Sequence of the first protein:
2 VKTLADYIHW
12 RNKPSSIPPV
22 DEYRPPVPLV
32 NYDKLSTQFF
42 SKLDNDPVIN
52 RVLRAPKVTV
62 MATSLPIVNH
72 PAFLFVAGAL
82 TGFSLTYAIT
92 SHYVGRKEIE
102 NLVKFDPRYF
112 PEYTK

Sequence of the second protein:
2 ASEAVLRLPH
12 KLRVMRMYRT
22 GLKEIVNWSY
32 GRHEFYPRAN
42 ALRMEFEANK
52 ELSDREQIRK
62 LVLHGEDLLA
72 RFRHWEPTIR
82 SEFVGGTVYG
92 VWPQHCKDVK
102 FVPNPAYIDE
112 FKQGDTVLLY

Residue-level contacts at the interface:
Residue H34 in the second protein is in contact with residue T60 in the first protein (closest heavy-atom distance 3.3 Å).
Residue H34 in the second protein contacts residue V59 in the first protein (closest heavy-atom distance 3.5 Å).
Residue E46 in the second protein interacts with residue V49 in the first protein (closest heavy-atom distance 4.2 Å).
Residue A2 in the second protein interacts with residue Y33 in the first protein (closest heavy-atom distance 4.0 Å).
Residue R72 in the second protein interacts with residue Q39 in the first protein (closest heavy-atom distance 3.0 Å).
Residue P38 in the second protein interacts with residue K58 in the first protein (closest heavy-atom distance 3.4 Å).
Residue H65 in the second protein is in contact with residue L44 in the first protein (closest heavy-atom distance 3.8 Å).
Residue S3 in the second protein is in contact with residue D34 in the first protein (closest heavy-atom distance 3.8 Å).
Residue R39 in the second protein contacts residue V53 in the first protein (closest heavy-atom distance 3.5 Å).
Residue L69 in the second protein is in contact with residue D47 in the first protein (closest heavy-atom distance 3.4 Å).
Residue R74 in the second protein contacts residue V31 in the first protein (closest heavy-atom distance 3.5 Å).
Residue K24 in the second protein contacts residue N32 in the first protein (closest heavy-atom distance 4.2 Å).
Residue D68 in the second protein is in contact with residue K35 in the first protein (closest heavy-atom distance 2.8 Å).
Residue A5 in the second protein is in contact with residue L30 in the first protein (closest heavy-atom distance 3.9 Å).
Residue T21 in the second protein interacts with residue Y33 in the first protein (closest heavy-atom distance 3.5 Å).
Residue S3 in the second protein contacts residue Y33 in the first protein (closest heavy-atom distance 4.4 Å).
Residue L43 in the second protein interacts with residue V53 in the first protein (closest heavy-atom distance 4.2 Å).
Residue A2 in the second protein contacts residue N32 in the first protein (closest heavy-atom distance 3.8 Å).
Residue E46 in the second protein is in contact with residue V53 in the first protein (closest heavy-atom distance 3.5 Å).
Residue R72 in the second protein is in contact with residue F40 in the first protein (closest heavy-atom distance 3.2 Å).
Residue R72 in the second protein contacts residue S42 in the first protein (closest heavy-atom distance 3.3 Å).
Residue A71 in the second protein is in contact with residue K35 in the first protein (closest heavy-atom distance 4.1 Å).
Residue H34 in the second protein contacts residue V61 in the first protein (closest heavy-atom distance 3.5 Å).
Residue T21 in the second protein contacts residue N32 in the first protein (closest heavy-atom distance 4.0 Å).
Residue M18 in the second protein is in contact with residue Y33 in the first protein (closest heavy-atom distance 3.2 Å).
Residue R39 in the second protein interacts with residue L54 in the first protein (closest heavy-atom distance 3.6 Å).
Residue A42 in the second protein interacts with residue V53 in the first protein (closest heavy-atom distance 3.8 Å).
Residue H65 in the second protein is in contact with residue D47 in the first protein (closest heavy-atom distance 3.0 Å).
Residue A2 in the second protein interacts with residue D34 in the first protein (closest heavy-atom distance 3.8 Å).
Residue S3 in the second protein is in contact with residue N32 in the first protein (closest heavy-atom distance 2.9 Å).
Residue F73 in the second protein interacts with residue D45 in the first protein (closest heavy-atom distance 3.7 Å).
Residue R39 in the second protein is in contact with residue P57 in the first protein (closest heavy-atom distance 3.9 Å).
Residue I26 in the second protein is in contact with residue V53 in the first protein (closest heavy-atom distance 3.7 Å).
Residue V6 in the second protein interacts with residue N32 in the first protein (closest heavy-atom distance 3.2 Å).
Residue A71 in the second protein contacts residue Y33 in the first protein (closest heavy-atom distance 3.9 Å).
Residue I26 in the second protein interacts with residue L54 in the first protein (closest heavy-atom distance 3.5 Å).
Residue S3 in the second protein is in contact with residue L30 in the first protein (closest heavy-atom distance 3.8 Å).
Residue F73 in the second protein is in contact with residue I50 in the first protein (closest heavy-atom distance 3.7 Å).
Residue E35 in the second protein contacts residue V59 in the first protein (closest heavy-atom distance 3.5 Å).
Residue D68 in the second protein interacts with residue L44 in the first protein (closest heavy-atom distance 4.1 Å).
Residue L69 in the second protein contacts residue V49 in the first protein (closest heavy-atom distance 4.0 Å).
Residue P38 in the second protein is in contact with residue V59 in the first protein (closest heavy-atom distance 4.5 Å).
Residue R14 in the second protein contacts residue Y33 in the first protein (closest heavy-atom distance 4.3 Å).
Residue V6 in the second protein contacts residue Y33 in the first protein (closest heavy-atom distance 4.5 Å).
Residue E46 in the second protein contacts residue R52 in the first protein (closest heavy-atom distance 2.6 Å).
Residue R72 in the second protein interacts with residue S37 in the first protein (closest heavy-atom distance 3.7 Å).
Residue P38 in the second protein contacts residue P57 in the first protein (closest heavy-atom distance 3.7 Å).
Residue R72 in the second protein contacts residue L44 in the first protein (closest heavy-atom distance 3.6 Å).
Residue R17 in the second protein interacts with residue L30 in the first protein (closest heavy-atom distance 4.0 Å).
Residue R17 in the second protein is in contact with residue Y33 in the first protein (closest heavy-atom distance 4.0 Å).
Residue L69 in the second protein contacts residue L44 in the first protein (closest heavy-atom distance 3.5 Å).
Residue S3 in the second protein contacts residue V31 in the first protein (closest heavy-atom distance 3.5 Å).
Residue R17 in the second protein is in contact with residue N32 in the first protein (closest heavy-atom distance 2.8 Å).
Residue A42 in the second protein interacts with residue R52 in the first protein (closest heavy-atom distance 3.7 Å).
Residue F73 in the second protein interacts with residue L44 in the first protein (closest heavy-atom distance 3.7 Å).
Residue L70 in the second protein is in contact with residue Y33 in the first protein (closest heavy-atom distance 3.8 Å).
Residue R72 in the second protein contacts residue D45 in the first protein (closest heavy-atom distance 2.9 Å).
Residue L69 in the second protein interacts with residue I50 in the first protein (closest heavy-atom distance 3.7 Å).
Residue R74 in the second protein contacts residue Y33 in the first protein (closest heavy-atom distance 4.2 Å).
Residue E67 in the second protein contacts residue Y33 in the first protein (closest heavy-atom distance 3.3 Å).

The following describes two proteins that form a bound complex.